The following describes two proteins that form a bound complex.

Sequence of chain B:
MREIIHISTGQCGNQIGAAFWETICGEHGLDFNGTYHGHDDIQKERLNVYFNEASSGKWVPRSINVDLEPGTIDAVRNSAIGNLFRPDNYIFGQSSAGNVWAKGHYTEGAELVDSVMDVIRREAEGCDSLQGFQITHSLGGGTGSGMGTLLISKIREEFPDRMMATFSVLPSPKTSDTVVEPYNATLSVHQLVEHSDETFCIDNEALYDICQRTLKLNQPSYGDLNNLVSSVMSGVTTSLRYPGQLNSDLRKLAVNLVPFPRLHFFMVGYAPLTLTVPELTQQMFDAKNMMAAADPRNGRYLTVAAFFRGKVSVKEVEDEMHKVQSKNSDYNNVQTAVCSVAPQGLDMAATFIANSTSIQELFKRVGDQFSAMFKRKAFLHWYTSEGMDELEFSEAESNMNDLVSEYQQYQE

Sequence of chain A:
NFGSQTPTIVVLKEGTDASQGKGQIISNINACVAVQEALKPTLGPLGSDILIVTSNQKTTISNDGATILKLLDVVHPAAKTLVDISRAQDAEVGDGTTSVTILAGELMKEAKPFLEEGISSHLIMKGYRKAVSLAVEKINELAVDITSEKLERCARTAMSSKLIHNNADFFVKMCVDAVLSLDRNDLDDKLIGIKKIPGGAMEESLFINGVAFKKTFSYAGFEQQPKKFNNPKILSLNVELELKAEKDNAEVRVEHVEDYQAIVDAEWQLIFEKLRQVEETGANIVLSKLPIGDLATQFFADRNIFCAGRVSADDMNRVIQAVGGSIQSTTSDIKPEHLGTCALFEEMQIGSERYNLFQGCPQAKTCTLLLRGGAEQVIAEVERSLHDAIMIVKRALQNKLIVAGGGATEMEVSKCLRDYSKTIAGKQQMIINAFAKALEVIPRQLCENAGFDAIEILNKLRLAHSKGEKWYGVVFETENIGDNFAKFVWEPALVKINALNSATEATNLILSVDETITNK

Interface contacts:
Residue D255 in chain A is in contact with residue Q245 in chain B (closest heavy-atom distance 3.6 Å).
Residue N256 in chain A is in contact with residue Q245 in chain B (closest heavy-atom distance 4.3 Å).